Residue-level contacts at the interface:
Residue N269 in protein 2 interacts with residue R125 in protein 1 (closest heavy-atom distance 2.9 Å).
Residue Y181 in protein 2 interacts with residue E115 in protein 1 (closest heavy-atom distance 3.5 Å).
Residue Y181 in protein 2 interacts with residue Q119 in protein 1 (closest heavy-atom distance 3.4 Å).
Residue L297 in protein 2 is in contact with residue L128 in protein 1 (closest heavy-atom distance 4.6 Å).
Residue H241 in protein 2 is in contact with residue R125 in protein 1 (closest heavy-atom distance 4.5 Å).
Residue H241 in protein 2 interacts with residue I129 in protein 1 (closest heavy-atom distance 3.6 Å).
Residue H241 in protein 2 interacts with residue E132 in protein 1 (closest heavy-atom distance 4.8 Å).
Residue K183 in protein 2 contacts residue E115 in protein 1 (closest heavy-atom distance 3.6 Å).
Residue K296 in protein 2 contacts residue E132 in protein 1 (closest heavy-atom distance 3.8 Å).

Sequence of protein 2:
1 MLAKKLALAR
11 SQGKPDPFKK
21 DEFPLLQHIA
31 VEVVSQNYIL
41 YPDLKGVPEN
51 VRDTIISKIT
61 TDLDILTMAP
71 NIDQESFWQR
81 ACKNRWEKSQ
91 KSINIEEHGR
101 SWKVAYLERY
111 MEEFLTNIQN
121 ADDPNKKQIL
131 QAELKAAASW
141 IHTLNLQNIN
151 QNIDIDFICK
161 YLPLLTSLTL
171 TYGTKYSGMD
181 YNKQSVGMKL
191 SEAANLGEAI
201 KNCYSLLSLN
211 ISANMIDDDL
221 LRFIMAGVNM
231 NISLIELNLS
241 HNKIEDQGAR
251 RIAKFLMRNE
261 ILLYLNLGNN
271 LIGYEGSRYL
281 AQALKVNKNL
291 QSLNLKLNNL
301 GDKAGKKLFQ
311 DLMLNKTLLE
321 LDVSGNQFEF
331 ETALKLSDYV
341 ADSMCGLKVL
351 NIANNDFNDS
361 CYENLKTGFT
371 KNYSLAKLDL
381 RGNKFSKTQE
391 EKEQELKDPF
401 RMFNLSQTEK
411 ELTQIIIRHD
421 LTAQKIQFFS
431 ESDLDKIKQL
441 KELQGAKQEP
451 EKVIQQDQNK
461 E

Sequence of protein 1:
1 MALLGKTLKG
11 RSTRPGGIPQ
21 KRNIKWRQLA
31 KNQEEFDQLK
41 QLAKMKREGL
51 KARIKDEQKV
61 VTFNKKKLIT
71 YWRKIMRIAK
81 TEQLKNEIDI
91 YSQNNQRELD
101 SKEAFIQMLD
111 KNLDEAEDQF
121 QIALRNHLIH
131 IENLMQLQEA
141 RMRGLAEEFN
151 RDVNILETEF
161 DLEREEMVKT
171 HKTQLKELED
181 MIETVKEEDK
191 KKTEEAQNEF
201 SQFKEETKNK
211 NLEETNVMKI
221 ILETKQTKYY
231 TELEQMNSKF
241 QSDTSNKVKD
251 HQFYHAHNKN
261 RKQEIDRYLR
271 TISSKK

These two protein chains interact to form a complex.